Sequence of the second protein:
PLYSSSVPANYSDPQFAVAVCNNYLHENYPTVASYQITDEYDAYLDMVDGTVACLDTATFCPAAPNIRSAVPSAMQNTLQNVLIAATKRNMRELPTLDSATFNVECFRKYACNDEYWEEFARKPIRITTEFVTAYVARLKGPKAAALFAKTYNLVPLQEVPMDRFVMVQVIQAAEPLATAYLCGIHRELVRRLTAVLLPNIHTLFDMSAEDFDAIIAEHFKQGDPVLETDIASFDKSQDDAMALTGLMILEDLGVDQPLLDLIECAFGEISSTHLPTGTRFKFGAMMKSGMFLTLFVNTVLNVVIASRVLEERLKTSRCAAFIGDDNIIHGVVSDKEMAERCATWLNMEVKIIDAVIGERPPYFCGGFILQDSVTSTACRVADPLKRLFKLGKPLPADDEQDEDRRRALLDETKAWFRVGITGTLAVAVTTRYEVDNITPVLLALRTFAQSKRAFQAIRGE

This data describes a binding interaction between two proteins.

Contacts between the two chains:
Residue Y16 in the second protein interacts with residue R468 in the first protein (closest heavy-atom distance 3.3 Å).
Residue L441 in the second protein contacts residue T327 in the first protein (closest heavy-atom distance 3.3 Å).
Residue A95 in the second protein contacts residue Y48 in the first protein (closest heavy-atom distance 3.1 Å).
Residue N23 in the second protein contacts residue Q500 in the first protein (closest heavy-atom distance 2.8 Å).
Residue N23 in the second protein is in contact with residue T497 in the first protein (closest heavy-atom distance 3.3 Å).
Residue Y48 in the second protein is in contact with residue K440 in the first protein (closest heavy-atom distance 3.2 Å).
Residue R468 in the second protein interacts with residue S17 in the first protein (closest heavy-atom distance 3.2 Å).
Residue A22 in the second protein is in contact with residue F467 in the first protein (closest heavy-atom distance 3.4 Å).
Residue S17 in the second protein is in contact with residue R468 in the first protein (closest heavy-atom distance 3.3 Å).
Residue N41 in the second protein interacts with residue D486 in the first protein (closest heavy-atom distance 2.8 Å).
Residue D486 in the second protein is in contact with residue N41 in the first protein (closest heavy-atom distance 2.8 Å).
Residue F439 in the second protein is in contact with residue Q49 in the first protein (closest heavy-atom distance 3.0 Å).
Residue D422 in the second protein is in contact with residue S17 in the first protein (closest heavy-atom distance 2.7 Å).
Residue S17 in the second protein is in contact with residue D422 in the first protein (closest heavy-atom distance 2.5 Å).
Residue G328 in the second protein contacts residue R509 in the first protein (closest heavy-atom distance 2.9 Å).
Residue T497 in the second protein interacts with residue N23 in the first protein (closest heavy-atom distance 3.1 Å).
Residue G442 in the second protein is in contact with residue H324 in the first protein (closest heavy-atom distance 3.2 Å).
Residue R496 in the second protein contacts residue P21 in the first protein (closest heavy-atom distance 3.3 Å).
Residue H324 in the second protein is in contact with residue L438 in the first protein (closest heavy-atom distance 2.7 Å).
Residue Y37 in the second protein interacts with residue V485 in the first protein (closest heavy-atom distance 3.2 Å).
Residue F467 in the second protein is in contact with residue S19 in the first protein (closest heavy-atom distance 3.3 Å).
Residue P490 in the second protein interacts with residue Y24 in the first protein (closest heavy-atom distance 3.3 Å).
Residue Q500 in the second protein contacts residue N23 in the first protein (closest heavy-atom distance 2.8 Å).
Residue V469 in the second protein contacts residue S18 in the first protein (closest heavy-atom distance 2.9 Å).
Residue I508 in the second protein is in contact with residue T327 in the first protein (closest heavy-atom distance 2.8 Å).
Residue N397 in the second protein contacts residue M398 in the first protein (closest heavy-atom distance 3.3 Å).
Residue R468 in the second protein interacts with residue S18 in the first protein (closest heavy-atom distance 3.3 Å).
Residue K440 in the second protein contacts residue Y48 in the first protein (closest heavy-atom distance 3.2 Å).
Residue L438 in the second protein contacts residue H324 in the first protein (closest heavy-atom distance 2.7 Å).
Residue L445 in the second protein is in contact with residue G328 in the first protein (closest heavy-atom distance 3.3 Å).
Residue G470 in the second protein is in contact with residue S17 in the first protein (closest heavy-atom distance 2.9 Å).
Residue D263 in the second protein is in contact with residue Y16 in the first protein (closest heavy-atom distance 2.5 Å).
Residue A22 in the second protein is in contact with residue R496 in the first protein (closest heavy-atom distance 3.1 Å).
Residue S19 in the second protein contacts residue K464 in the first protein (closest heavy-atom distance 2.7 Å).
Residue L445 in the second protein is in contact with residue T329 in the first protein (closest heavy-atom distance 3.3 Å).
Residue Y48 in the second protein is in contact with residue A95 in the first protein (closest heavy-atom distance 3.2 Å).
Residue F467 in the second protein contacts residue V20 in the first protein (closest heavy-atom distance 2.9 Å).
Residue I508 in the second protein contacts residue P326 in the first protein (closest heavy-atom distance 3.1 Å).
Residue Y24 in the second protein contacts residue P490 in the first protein (closest heavy-atom distance 3.3 Å).
Residue H324 in the second protein interacts with residue G442 in the first protein (closest heavy-atom distance 3.3 Å).
Residue T327 in the second protein contacts residue I508 in the first protein (closest heavy-atom distance 2.9 Å).
Residue V20 in the second protein interacts with residue F467 in the first protein (closest heavy-atom distance 3.0 Å).
Residue N41 in the second protein contacts residue V485 in the first protein (closest heavy-atom distance 3.3 Å).
Residue S17 in the second protein is in contact with residue G470 in the first protein (closest heavy-atom distance 2.9 Å).
Residue D486 in the second protein interacts with residue Y37 in the first protein (closest heavy-atom distance 2.8 Å).
Residue T327 in the second protein is in contact with residue L441 in the first protein (closest heavy-atom distance 3.3 Å).
Residue R509 in the second protein contacts residue G328 in the first protein (closest heavy-atom distance 2.9 Å).
Residue Y16 in the second protein is in contact with residue D263 in the first protein (closest heavy-atom distance 2.5 Å).
Residue P326 in the second protein is in contact with residue I508 in the first protein (closest heavy-atom distance 3.2 Å).
Residue P21 in the second protein interacts with residue R496 in the first protein (closest heavy-atom distance 3.2 Å).
Residue Y24 in the second protein contacts residue T497 in the first protein (closest heavy-atom distance 2.6 Å).
Residue R468 in the second protein is in contact with residue Y16 in the first protein (closest heavy-atom distance 3.3 Å).
Residue V485 in the second protein is in contact with residue Y37 in the first protein (closest heavy-atom distance 3.2 Å).
Residue Q49 in the second protein interacts with residue F439 in the first protein (closest heavy-atom distance 3.0 Å).
Residue R496 in the second protein contacts residue A22 in the first protein (closest heavy-atom distance 3.4 Å).
Residue S18 in the second protein is in contact with residue V469 in the first protein (closest heavy-atom distance 3.1 Å).
Residue K464 in the second protein contacts residue S19 in the first protein (closest heavy-atom distance 2.5 Å).
Residue T497 in the second protein interacts with residue Y24 in the first protein (closest heavy-atom distance 2.8 Å).
Residue Y37 in the second protein contacts residue D486 in the first protein (closest heavy-atom distance 2.8 Å).
Residue Y483 in the second protein contacts residue T44 in the first protein (closest heavy-atom distance 3.3 Å).

Sequence of the first protein:
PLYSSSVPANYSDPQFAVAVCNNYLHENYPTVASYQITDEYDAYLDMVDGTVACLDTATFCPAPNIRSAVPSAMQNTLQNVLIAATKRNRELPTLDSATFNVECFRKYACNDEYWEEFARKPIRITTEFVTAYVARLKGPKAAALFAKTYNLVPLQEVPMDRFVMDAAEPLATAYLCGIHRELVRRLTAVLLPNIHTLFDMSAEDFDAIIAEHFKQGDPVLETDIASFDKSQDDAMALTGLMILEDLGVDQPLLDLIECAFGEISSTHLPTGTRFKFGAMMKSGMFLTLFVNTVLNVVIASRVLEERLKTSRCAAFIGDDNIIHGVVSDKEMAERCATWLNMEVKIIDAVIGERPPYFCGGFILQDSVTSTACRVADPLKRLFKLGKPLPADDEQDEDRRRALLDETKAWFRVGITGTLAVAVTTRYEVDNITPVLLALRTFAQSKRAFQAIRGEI